Sequence of protein 1:
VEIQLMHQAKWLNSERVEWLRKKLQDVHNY

These two protein chains interact to form a complex.

Residue-level contacts at the interface:
Residue Q16 in protein 2 contacts residue W23 in protein 1 (closest heavy-atom distance 3.7 Å).
Residue D288 in protein 2 is in contact with residue H9 in protein 1 (closest heavy-atom distance 3.4 Å).
Residue D48 in protein 2 is in contact with residue V31 in protein 1 (closest heavy-atom distance 3.2 Å).
Residue T113 in protein 2 is in contact with residue W14 in protein 1 (closest heavy-atom distance 4.0 Å).
Residue L20 in protein 2 contacts residue K27 in protein 1 (closest heavy-atom distance 3.9 Å).
Residue H49 in protein 2 is in contact with residue Y34 in protein 1 (closest heavy-atom distance 4.0 Å).
Residue W287 in protein 2 contacts residue M8 in protein 1 (closest heavy-atom distance 3.4 Å).
Residue D176 in protein 2 contacts residue M8 in protein 1 (closest heavy-atom distance 3.8 Å).
Residue R97 in protein 2 interacts with residue Y34 in protein 1 (closest heavy-atom distance 3.6 Å).
Residue I50 in protein 2 contacts residue L28 in protein 1 (closest heavy-atom distance 3.7 Å).
Residue D72 in protein 2 is in contact with residue L24 in protein 1 (closest heavy-atom distance 3.7 Å).
Residue Y130 in protein 2 is in contact with residue E4 in protein 1 (closest heavy-atom distance 2.5 Å).
Residue M567 in protein 2 is in contact with residue E4 in protein 1 (closest heavy-atom distance 3.6 Å).
Residue W287 in protein 2 interacts with residue I5 in protein 1 (closest heavy-atom distance 3.9 Å).
Residue Q16 in protein 2 interacts with residue R20 in protein 1 (closest heavy-atom distance 3.8 Å).
Residue F119 in protein 2 contacts residue W14 in protein 1 (closest heavy-atom distance 3.8 Å).
Residue N570 in protein 2 contacts residue V2 in protein 1 (closest heavy-atom distance 3.4 Å).
Residue F73 in protein 2 contacts residue L24 in protein 1 (closest heavy-atom distance 3.9 Å).
Residue F223 in protein 2 is in contact with residue E4 in protein 1 (closest heavy-atom distance 3.6 Å).
Residue Y551 in protein 2 is in contact with residue Q6 in protein 1 (closest heavy-atom distance 3.5 Å).
Residue M11 in protein 2 interacts with residue R20 in protein 1 (closest heavy-atom distance 2.7 Å).
Residue R97 in protein 2 is in contact with residue H32 in protein 1 (closest heavy-atom distance 4.0 Å).
Residue F223 in protein 2 interacts with residue I5 in protein 1 (closest heavy-atom distance 3.5 Å).
Residue W287 in protein 2 contacts residue A12 in protein 1 (closest heavy-atom distance 3.9 Å).
Residue T12 in protein 2 contacts residue N16 in protein 1 (closest heavy-atom distance 3.6 Å).
Residue W47 in protein 2 is in contact with residue Y34 in protein 1 (closest heavy-atom distance 3.7 Å).
Residue L109 in protein 2 is in contact with residue R25 in protein 1 (closest heavy-atom distance 2.8 Å).
Residue E115 in protein 2 interacts with residue W14 in protein 1 (closest heavy-atom distance 3.7 Å).
Residue D72 in protein 2 contacts residue V21 in protein 1 (closest heavy-atom distance 3.3 Å).
Residue L20 in protein 2 interacts with residue W23 in protein 1 (closest heavy-atom distance 3.5 Å).
Residue R97 in protein 2 contacts residue N33 in protein 1 (closest heavy-atom distance 3.4 Å).
Residue T98 in protein 2 contacts residue Y34 in protein 1 (closest heavy-atom distance 2.9 Å).
Residue D48 in protein 2 interacts with residue Y34 in protein 1 (closest heavy-atom distance 3.8 Å).
Residue R81 in protein 2 contacts residue Y34 in protein 1 (closest heavy-atom distance 3.9 Å).
Residue L179 in protein 2 is in contact with residue L15 in protein 1 (closest heavy-atom distance 3.8 Å).
Residue R168 in protein 2 is in contact with residue E4 in protein 1 (closest heavy-atom distance 3.2 Å).
Residue K13 in protein 2 is in contact with residue W23 in protein 1 (closest heavy-atom distance 3.9 Å).
Residue I70 in protein 2 interacts with residue L24 in protein 1 (closest heavy-atom distance 3.7 Å).
Residue K13 in protein 2 interacts with residue N16 in protein 1 (closest heavy-atom distance 3.9 Å).
Residue I50 in protein 2 is in contact with residue K27 in protein 1 (closest heavy-atom distance 4.0 Å).
Residue I50 in protein 2 contacts residue V31 in protein 1 (closest heavy-atom distance 3.6 Å).
Residue L179 in protein 2 interacts with residue M8 in protein 1 (closest heavy-atom distance 3.7 Å).
Residue Y71 in protein 2 contacts residue R20 in protein 1 (closest heavy-atom distance 3.6 Å).
Residue K13 in protein 2 interacts with residue E19 in protein 1 (closest heavy-atom distance 3.7 Å).
Residue N570 in protein 2 is in contact with residue E4 in protein 1 (closest heavy-atom distance 3.0 Å).
Residue L109 in protein 2 interacts with residue L24 in protein 1 (closest heavy-atom distance 3.6 Å).
Residue L122 in protein 2 interacts with residue L7 in protein 1 (closest heavy-atom distance 3.6 Å).
Residue D72 in protein 2 interacts with residue R20 in protein 1 (closest heavy-atom distance 2.9 Å).
Residue G123 in protein 2 is in contact with residue L7 in protein 1 (closest heavy-atom distance 3.9 Å).
Residue E46 in protein 2 is in contact with residue Y34 in protein 1 (closest heavy-atom distance 3.4 Å).
Residue F223 in protein 2 contacts residue V2 in protein 1 (closest heavy-atom distance 3.5 Å).
Residue R116 in protein 2 interacts with residue W14 in protein 1 (closest heavy-atom distance 3.5 Å).
Residue L289 in protein 2 is in contact with residue I5 in protein 1 (closest heavy-atom distance 3.6 Å).
Residue Y102 in protein 2 interacts with residue V31 in protein 1 (closest heavy-atom distance 3.6 Å).
Residue F119 in protein 2 interacts with residue Q10 in protein 1 (closest heavy-atom distance 3.6 Å).
Residue H49 in protein 2 contacts residue D30 in protein 1 (closest heavy-atom distance 3.4 Å).
Residue I17 in protein 2 is in contact with residue W23 in protein 1 (closest heavy-atom distance 3.5 Å).
Residue M11 in protein 2 is in contact with residue N16 in protein 1 (closest heavy-atom distance 3.1 Å).
Residue E566 in protein 2 contacts residue V2 in protein 1 (closest heavy-atom distance 3.8 Å).
Residue W287 in protein 2 interacts with residue H9 in protein 1 (closest heavy-atom distance 3.6 Å).

Sequence of protein 2:
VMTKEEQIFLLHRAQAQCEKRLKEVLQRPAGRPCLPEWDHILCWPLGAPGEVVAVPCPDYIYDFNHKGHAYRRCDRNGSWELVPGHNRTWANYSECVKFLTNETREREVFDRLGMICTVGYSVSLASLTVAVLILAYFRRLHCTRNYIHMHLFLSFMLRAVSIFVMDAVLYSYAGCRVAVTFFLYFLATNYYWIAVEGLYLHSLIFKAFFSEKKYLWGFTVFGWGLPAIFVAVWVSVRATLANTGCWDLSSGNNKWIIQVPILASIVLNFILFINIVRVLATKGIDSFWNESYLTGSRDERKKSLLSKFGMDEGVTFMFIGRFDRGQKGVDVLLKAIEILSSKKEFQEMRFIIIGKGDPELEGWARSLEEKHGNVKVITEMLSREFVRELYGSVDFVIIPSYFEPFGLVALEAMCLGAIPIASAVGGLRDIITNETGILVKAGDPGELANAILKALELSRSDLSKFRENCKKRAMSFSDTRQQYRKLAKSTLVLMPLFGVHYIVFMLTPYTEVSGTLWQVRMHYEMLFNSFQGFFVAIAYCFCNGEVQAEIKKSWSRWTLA